Interface contacts:
Residue D232 in chain B is in contact with residue W19 in chain A (closest heavy-atom distance 2.9 Å).
Residue V229 in chain B interacts with residue W19 in chain A (closest heavy-atom distance 3.9 Å).
Residue L231 in chain B is in contact with residue D18 in chain A (closest heavy-atom distance 4.7 Å).
Residue E233 in chain B interacts with residue L21 in chain A (closest heavy-atom distance 3.5 Å).
Residue E233 in chain B is in contact with residue P22 in chain A (closest heavy-atom distance 3.3 Å).
Residue D232 in chain B is in contact with residue D18 in chain A (closest heavy-atom distance 3.8 Å).
Residue E233 in chain B interacts with residue W19 in chain A (closest heavy-atom distance 3.5 Å).
Residue L231 in chain B interacts with residue W19 in chain A (closest heavy-atom distance 2.9 Å).
Residue R205 in chain B is in contact with residue D18 in chain A (closest heavy-atom distance 2.4 Å).
Residue E233 in chain B is in contact with residue D18 in chain A (closest heavy-atom distance 2.6 Å).

Sequence of chain A:
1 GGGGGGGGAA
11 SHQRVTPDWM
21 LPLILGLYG

Sequence of chain B:
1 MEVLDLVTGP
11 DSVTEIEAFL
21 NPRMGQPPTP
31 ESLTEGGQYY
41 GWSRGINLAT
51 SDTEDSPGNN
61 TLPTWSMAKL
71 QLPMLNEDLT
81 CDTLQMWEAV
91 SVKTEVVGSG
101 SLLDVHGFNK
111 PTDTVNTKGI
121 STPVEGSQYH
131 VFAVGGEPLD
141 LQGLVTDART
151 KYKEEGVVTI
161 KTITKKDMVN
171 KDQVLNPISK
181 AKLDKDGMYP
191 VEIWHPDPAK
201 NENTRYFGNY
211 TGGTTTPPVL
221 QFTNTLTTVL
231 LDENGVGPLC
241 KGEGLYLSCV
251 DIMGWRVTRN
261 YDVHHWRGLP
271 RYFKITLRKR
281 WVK

This data describes a binding interaction between two proteins.